These two protein chains interact to form a complex.

Interface contacts:
Residue R81 in chain A is in contact with residue T82 in chain B (closest heavy-atom distance 3.6 Å).
Residue P195 in chain A contacts residue F148 in chain B (closest heavy-atom distance 3.2 Å).
Residue R32 in chain A contacts residue V66 in chain B (closest heavy-atom distance 3.7 Å).
Residue R142 in chain A contacts residue Y12 in chain B (closest heavy-atom distance 3.7 Å).
Residue D34 in chain A is in contact with residue R109 in chain B (closest heavy-atom distance 2.5 Å).
Residue E126 in chain A contacts residue K77 in chain B (closest heavy-atom distance 2.6 Å).
Residue E71 in chain A contacts residue Y91 in chain B (closest heavy-atom distance 3.4 Å).
Residue A73 in chain A is in contact with residue Y91 in chain B (closest heavy-atom distance 3.4 Å).
Residue D44 in chain A is in contact with residue E157 in chain B (closest heavy-atom distance 3.6 Å).
Residue E36 in chain A is in contact with residue R109 in chain B (closest heavy-atom distance 3.3 Å).
Residue Q70 in chain A contacts residue L93 in chain B (closest heavy-atom distance 3.0 Å).
Residue L41 in chain A interacts with residue Y12 in chain B (closest heavy-atom distance 3.2 Å).
Residue G244 in chain A is in contact with residue Q146 in chain B (closest heavy-atom distance 3.2 Å).
Residue Q137 in chain A is in contact with residue R156 in chain B (closest heavy-atom distance 3.1 Å).
Residue K72 in chain A is in contact with residue D96 in chain B (closest heavy-atom distance 2.7 Å).
Residue D34 in chain A contacts residue Y12 in chain B (closest heavy-atom distance 3.0 Å).
Residue S193 in chain A contacts residue F148 in chain B (closest heavy-atom distance 3.4 Å).
Residue K72 in chain A is in contact with residue L93 in chain B (closest heavy-atom distance 3.5 Å).
Residue V122 in chain A is in contact with residue K74 in chain B (closest heavy-atom distance 3.6 Å).
Residue T78 in chain A interacts with residue L90 in chain B (closest heavy-atom distance 3.0 Å).
Residue E80 in chain A is in contact with residue A81 in chain B (closest heavy-atom distance 3.4 Å).
Residue R32 in chain A contacts residue R67 in chain B (closest heavy-atom distance 2.1 Å).
Residue H249 in chain A interacts with residue S161 in chain B (closest heavy-atom distance 3.6 Å).
Residue F140 in chain A contacts residue R68 in chain B (closest heavy-atom distance 3.5 Å).
Residue N76 in chain A contacts residue I75 in chain B (closest heavy-atom distance 2.6 Å).
Residue E63 in chain A interacts with residue R87 in chain B (closest heavy-atom distance 2.8 Å).
Residue R81 in chain A is in contact with residue A83 in chain B (closest heavy-atom distance 3.5 Å).
Residue E77 in chain A is in contact with residue A81 in chain B (closest heavy-atom distance 3.6 Å).
Residue I74 in chain A contacts residue I75 in chain B (closest heavy-atom distance 3.1 Å).
Residue E80 in chain A is in contact with residue K77 in chain B (closest heavy-atom distance 3.2 Å).
Residue Q70 in chain A is in contact with residue F92 in chain B (closest heavy-atom distance 3.3 Å).
Residue Q70 in chain A contacts residue D95 in chain B (closest heavy-atom distance 3.0 Å).
Residue F191 in chain A interacts with residue Q150 in chain B (closest heavy-atom distance 3.6 Å).
Residue M138 in chain A contacts residue R156 in chain B (closest heavy-atom distance 3.4 Å).
Residue L75 in chain A interacts with residue F92 in chain B (closest heavy-atom distance 3.3 Å).
Residue T124 in chain A is in contact with residue K74 in chain B (closest heavy-atom distance 3.3 Å).
Residue E71 in chain A interacts with residue L93 in chain B (closest heavy-atom distance 3.2 Å).
Residue R81 in chain A contacts residue D86 in chain B (closest heavy-atom distance 3.0 Å).
Residue Y68 in chain A interacts with residue L90 in chain B (closest heavy-atom distance 3.0 Å).
Residue E63 in chain A is in contact with residue K88 in chain B (closest heavy-atom distance 3.3 Å).
Residue N66 in chain A contacts residue P89 in chain B (closest heavy-atom distance 3.1 Å).
Residue H249 in chain A contacts residue W9 in chain B (closest heavy-atom distance 3.6 Å).
Residue D26 in chain A is in contact with residue R67 in chain B (closest heavy-atom distance 2.4 Å).
Residue I74 in chain A interacts with residue Y91 in chain B (closest heavy-atom distance 3.2 Å).
Residue H249 in chain A is in contact with residue E163 in chain B (closest heavy-atom distance 3.4 Å).
Residue F191 in chain A contacts residue P159 in chain B (closest heavy-atom distance 3.5 Å).
Residue Q70 in chain A contacts residue V94 in chain B (closest heavy-atom distance 3.4 Å).
Residue R133 in chain A is in contact with residue Q149 in chain B (closest heavy-atom distance 3.0 Å).
Residue N76 in chain A is in contact with residue K74 in chain B (closest heavy-atom distance 2.9 Å).
Residue W108 in chain A contacts residue D86 in chain B (closest heavy-atom distance 3.1 Å).
Residue E126 in chain A contacts residue P76 in chain B (closest heavy-atom distance 3.2 Å).
Residue R133 in chain A is in contact with residue R156 in chain B (closest heavy-atom distance 3.1 Å).
Residue L75 in chain A contacts residue K74 in chain B (closest heavy-atom distance 3.5 Å).
Residue P35 in chain A contacts residue D64 in chain B (closest heavy-atom distance 3.1 Å).
Residue I69 in chain A interacts with residue V94 in chain B (closest heavy-atom distance 3.4 Å).
Residue R142 in chain A interacts with residue D11 in chain B (closest heavy-atom distance 3.2 Å).
Residue L75 in chain A contacts residue Y91 in chain B (closest heavy-atom distance 3.5 Å).
Residue A73 in chain A is in contact with residue L93 in chain B (closest heavy-atom distance 3.0 Å).
Residue A248 in chain A interacts with residue Q150 in chain B (closest heavy-atom distance 3.5 Å).
Residue P25 in chain A interacts with residue R67 in chain B (closest heavy-atom distance 3.6 Å).

Sequence of chain A:
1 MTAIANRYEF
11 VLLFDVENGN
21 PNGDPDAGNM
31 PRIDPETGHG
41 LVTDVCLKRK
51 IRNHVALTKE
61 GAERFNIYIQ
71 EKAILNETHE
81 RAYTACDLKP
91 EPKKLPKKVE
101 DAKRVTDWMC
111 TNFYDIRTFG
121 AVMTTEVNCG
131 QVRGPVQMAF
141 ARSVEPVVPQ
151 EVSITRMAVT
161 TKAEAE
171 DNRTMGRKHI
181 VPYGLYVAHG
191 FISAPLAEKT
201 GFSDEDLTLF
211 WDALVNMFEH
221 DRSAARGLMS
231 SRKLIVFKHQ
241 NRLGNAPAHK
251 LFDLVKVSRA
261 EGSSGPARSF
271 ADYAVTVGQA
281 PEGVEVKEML

Sequence of chain B:
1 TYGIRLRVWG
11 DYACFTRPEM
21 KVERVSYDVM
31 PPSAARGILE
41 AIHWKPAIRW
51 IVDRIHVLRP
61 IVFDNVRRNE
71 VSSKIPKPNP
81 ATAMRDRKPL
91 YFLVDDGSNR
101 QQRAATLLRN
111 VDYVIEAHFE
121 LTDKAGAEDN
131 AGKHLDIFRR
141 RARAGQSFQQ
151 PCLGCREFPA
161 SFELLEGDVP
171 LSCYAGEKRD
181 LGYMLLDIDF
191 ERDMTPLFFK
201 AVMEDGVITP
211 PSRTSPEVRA